Sequence of chain A:
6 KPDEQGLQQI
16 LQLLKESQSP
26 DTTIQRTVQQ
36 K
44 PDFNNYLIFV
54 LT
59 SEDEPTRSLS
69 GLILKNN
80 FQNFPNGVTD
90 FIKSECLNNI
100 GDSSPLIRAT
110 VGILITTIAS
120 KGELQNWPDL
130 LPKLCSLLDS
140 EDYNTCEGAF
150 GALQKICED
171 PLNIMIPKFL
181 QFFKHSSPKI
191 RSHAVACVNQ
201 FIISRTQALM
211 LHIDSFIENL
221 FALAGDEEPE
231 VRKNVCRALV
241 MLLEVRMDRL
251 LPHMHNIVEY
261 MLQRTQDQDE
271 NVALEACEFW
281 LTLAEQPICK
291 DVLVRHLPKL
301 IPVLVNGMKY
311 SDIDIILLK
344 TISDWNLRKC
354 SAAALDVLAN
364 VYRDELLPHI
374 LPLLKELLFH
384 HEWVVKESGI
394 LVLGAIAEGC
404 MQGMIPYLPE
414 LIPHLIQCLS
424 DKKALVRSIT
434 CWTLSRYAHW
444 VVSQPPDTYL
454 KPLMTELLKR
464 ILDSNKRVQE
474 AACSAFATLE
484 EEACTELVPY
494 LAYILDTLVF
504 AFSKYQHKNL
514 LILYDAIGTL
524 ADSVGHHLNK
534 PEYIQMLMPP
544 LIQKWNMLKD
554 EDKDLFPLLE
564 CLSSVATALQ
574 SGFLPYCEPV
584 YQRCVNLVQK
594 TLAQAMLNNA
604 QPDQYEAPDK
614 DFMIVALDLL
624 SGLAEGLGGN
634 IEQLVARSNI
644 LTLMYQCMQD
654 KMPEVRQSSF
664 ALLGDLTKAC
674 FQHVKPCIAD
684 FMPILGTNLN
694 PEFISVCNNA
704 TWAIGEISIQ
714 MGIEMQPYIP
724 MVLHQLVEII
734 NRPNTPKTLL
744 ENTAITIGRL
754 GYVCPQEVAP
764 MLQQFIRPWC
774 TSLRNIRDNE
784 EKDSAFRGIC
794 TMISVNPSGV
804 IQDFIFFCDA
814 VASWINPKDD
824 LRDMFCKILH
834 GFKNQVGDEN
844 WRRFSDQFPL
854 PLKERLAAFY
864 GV

The following describes two proteins that form a bound complex.

Sequence of chain B:
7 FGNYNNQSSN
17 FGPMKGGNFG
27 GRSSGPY

Interface contacts:
Residue T741 in chain A contacts residue N16 in chain B (closest heavy-atom distance 3.1 Å).
Residue P854 in chain A interacts with residue G8 in chain B (closest heavy-atom distance 3.5 Å).
Residue N745 in chain A is in contact with residue F17 in chain B (closest heavy-atom distance 3.5 Å).
Residue N778 in chain A is in contact with residue N11 in chain B (closest heavy-atom distance 2.8 Å).
Residue W705 in chain A is in contact with residue F17 in chain B (closest heavy-atom distance 3.3 Å).
Residue D359 in chain A is in contact with residue Y33 in chain B (closest heavy-atom distance 2.6 Å).
Residue V618 in chain A contacts residue F25 in chain B (closest heavy-atom distance 3.6 Å).
Residue R780 in chain A is in contact with residue N12 in chain B (closest heavy-atom distance 2.9 Å).
Residue E563 in chain A is in contact with residue N24 in chain B (closest heavy-atom distance 3.8 Å).
Residue R780 in chain A interacts with residue S14 in chain B (closest heavy-atom distance 3.3 Å).
Residue R752 in chain A interacts with residue F17 in chain B (closest heavy-atom distance 3.5 Å).
Residue K352 in chain A contacts residue Y33 in chain B (closest heavy-atom distance 3.6 Å).
Residue N782 in chain A is in contact with residue S15 in chain B (closest heavy-atom distance 3.5 Å).
Residue T522 in chain A contacts residue R28 in chain B (closest heavy-atom distance 2.9 Å).
Residue P560 in chain A is in contact with residue F25 in chain B (closest heavy-atom distance 3.2 Å).
Residue D518 in chain A interacts with residue N24 in chain B (closest heavy-atom distance 3.4 Å).
Residue S477 in chain A is in contact with residue S29 in chain B (closest heavy-atom distance 2.8 Å).
Residue I748 in chain A interacts with residue F17 in chain B (closest heavy-atom distance 3.6 Å).
Residue N778 in chain A contacts residue Q13 in chain B (closest heavy-atom distance 3.0 Å).
Residue F809 in chain A is in contact with residue F7 in chain B (closest heavy-atom distance 3.7 Å).
Residue E744 in chain A contacts residue N16 in chain B (closest heavy-atom distance 2.7 Å).
Residue E744 in chain A contacts residue S15 in chain B (closest heavy-atom distance 2.9 Å).
Residue N745 in chain A contacts residue G18 in chain B (closest heavy-atom distance 3.1 Å).
Residue F559 in chain A interacts with residue F25 in chain B (closest heavy-atom distance 3.3 Å).
Residue W705 in chain A is in contact with residue G18 in chain B (closest heavy-atom distance 3.8 Å).
Residue I779 in chain A contacts residue S15 in chain B (closest heavy-atom distance 3.8 Å).
Residue R777 in chain A interacts with residue N9 in chain B (closest heavy-atom distance 2.9 Å).
Residue N701 in chain A contacts residue G18 in chain B (closest heavy-atom distance 3.1 Å).
Residue Q660 in chain A contacts residue M20 in chain B (closest heavy-atom distance 2.7 Å).
Residue R777 in chain A interacts with residue Y10 in chain B (closest heavy-atom distance 3.2 Å).
Residue K352 in chain A contacts residue P32 in chain B (closest heavy-atom distance 3.5 Å).
Residue D812 in chain A contacts residue F7 in chain B (closest heavy-atom distance 3.3 Å).
Residue S816 in chain A interacts with residue Y10 in chain B (closest heavy-atom distance 3.5 Å).
Residue D614 in chain A contacts residue F25 in chain B (closest heavy-atom distance 3.2 Å).
Residue N702 in chain A is in contact with residue M20 in chain B (closest heavy-atom distance 2.8 Å).
Residue P852 in chain A contacts residue F7 in chain B (closest heavy-atom distance 3.6 Å).
Residue A398 in chain A is in contact with residue Y33 in chain B (closest heavy-atom distance 3.6 Å).
Residue D812 in chain A interacts with residue G8 in chain B (closest heavy-atom distance 3.1 Å).
Residue S477 in chain A contacts residue R28 in chain B (closest heavy-atom distance 3.3 Å).
Residue A480 in chain A is in contact with residue R28 in chain B (closest heavy-atom distance 3.6 Å).
Residue D812 in chain A is in contact with residue Y10 in chain B (closest heavy-atom distance 2.7 Å).
Residue N778 in chain A is in contact with residue N12 in chain B (closest heavy-atom distance 3.7 Å).
Residue W435 in chain A contacts residue Y33 in chain B (closest heavy-atom distance 3.8 Å).
Residue W435 in chain A is in contact with residue P32 in chain B (closest heavy-atom distance 3.5 Å).
Residue I779 in chain A contacts residue Q13 in chain B (closest heavy-atom distance 3.3 Å).
Residue I515 in chain A interacts with residue G27 in chain B (closest heavy-atom distance 3.3 Å).
Residue E784 in chain A interacts with residue F17 in chain B (closest heavy-atom distance 3.6 Å).
Residue R777 in chain A contacts residue F7 in chain B (closest heavy-atom distance 3.6 Å).
Residue E484 in chain A contacts residue R28 in chain B (closest heavy-atom distance 2.7 Å).
Residue D518 in chain A interacts with residue G27 in chain B (closest heavy-atom distance 3.7 Å).
Residue D518 in chain A interacts with residue R28 in chain B (closest heavy-atom distance 2.9 Å).
Residue N745 in chain A is in contact with residue N16 in chain B (closest heavy-atom distance 3.6 Å).
Residue E709 in chain A interacts with residue F17 in chain B (closest heavy-atom distance 3.4 Å).
Residue L394 in chain A is in contact with residue P32 in chain B (closest heavy-atom distance 3.8 Å).
Residue A815 in chain A interacts with residue Y10 in chain B (closest heavy-atom distance 2.8 Å).
Residue N702 in chain A interacts with residue P19 in chain B (closest heavy-atom distance 3.5 Å).
Residue A355 in chain A contacts residue Y33 in chain B (closest heavy-atom distance 3.5 Å).
Residue E473 in chain A interacts with residue S29 in chain B (closest heavy-atom distance 3.2 Å).
Residue R780 in chain A interacts with residue Q13 in chain B (closest heavy-atom distance 2.7 Å).
Residue E744 in chain A interacts with residue F17 in chain B (closest heavy-atom distance 3.4 Å).